Contacts between the two chains:
Residue M298 in the second protein contacts residue C15 in the first protein (closest heavy-atom distance 4.2 Å).
Residue M394 in the second protein is in contact with residue D8 in the first protein (closest heavy-atom distance 3.3 Å).
Residue I413 in the second protein contacts residue I19 in the first protein (closest heavy-atom distance 3.9 Å).
Residue K313 in the second protein interacts with residue W21 in the first protein (closest heavy-atom distance 3.2 Å).
Residue D191 in the second protein is in contact with residue I20 in the first protein (closest heavy-atom distance 4.1 Å).
Residue D409 in the second protein interacts with residue F14 in the first protein (closest heavy-atom distance 4.0 Å).
Residue L406 in the second protein is in contact with residue D18 in the first protein (closest heavy-atom distance 3.9 Å).
Residue Q310 in the second protein interacts with residue S2 in the first protein (closest heavy-atom distance 3.3 Å).
Residue F287 in the second protein contacts residue V12 in the first protein (closest heavy-atom distance 3.5 Å).
Residue K132 in the second protein contacts residue E10 in the first protein (closest heavy-atom distance 3.5 Å).
Residue V285 in the second protein is in contact with residue L6 in the first protein (closest heavy-atom distance 4.2 Å).
Residue Q223 in the second protein is in contact with residue I20 in the first protein (closest heavy-atom distance 3.2 Å).
Residue L402 in the second protein is in contact with residue E10 in the first protein (closest heavy-atom distance 3.7 Å).
Residue L299 in the second protein interacts with residue C1 in the first protein (closest heavy-atom distance 3.5 Å).
Residue D409 in the second protein contacts residue I19 in the first protein (closest heavy-atom distance 3.3 Å).
Residue Y126 in the second protein interacts with residue K9 in the first protein (closest heavy-atom distance 4.2 Å).
Residue Y321 in the second protein interacts with residue W21 in the first protein (closest heavy-atom distance 4.2 Å).
Residue R384 in the second protein interacts with residue D18 in the first protein (closest heavy-atom distance 3.0 Å).
Residue T296 in the second protein contacts residue V12 in the first protein (closest heavy-atom distance 4.1 Å).
Residue G202 in the second protein contacts residue L17 in the first protein (closest heavy-atom distance 3.7 Å).
Residue L402 in the second protein interacts with residue F14 in the first protein (closest heavy-atom distance 3.6 Å).
Residue K198 in the second protein contacts residue I19 in the first protein (closest heavy-atom distance 4.3 Å).
Residue C297 in the second protein is in contact with residue C15 in the first protein (closest heavy-atom distance 4.2 Å).
Residue Y289 in the second protein interacts with residue K9 in the first protein (closest heavy-atom distance 3.4 Å).
Residue L199 in the second protein interacts with residue I19 in the first protein (closest heavy-atom distance 4.0 Å).
Residue Y126 in the second protein is in contact with residue E10 in the first protein (closest heavy-atom distance 4.3 Å).
Residue K388 in the second protein is in contact with residue S2 in the first protein (closest heavy-atom distance 3.9 Å).
Residue Q310 in the second protein interacts with residue C1 in the first protein (closest heavy-atom distance 3.0 Å).
Residue N195 in the second protein is in contact with residue I19 in the first protein (closest heavy-atom distance 3.3 Å).
Residue Q130 in the second protein interacts with residue Y13 in the first protein (closest heavy-atom distance 3.4 Å).
Residue Y410 in the second protein is in contact with residue I19 in the first protein (closest heavy-atom distance 4.0 Å).
Residue K295 in the second protein interacts with residue H16 in the first protein (closest heavy-atom distance 3.6 Å).
Residue L406 in the second protein interacts with residue F14 in the first protein (closest heavy-atom distance 3.5 Å).
Residue R384 in the second protein interacts with residue I19 in the first protein (closest heavy-atom distance 3.9 Å).
Residue L317 in the second protein interacts with residue W21 in the first protein (closest heavy-atom distance 3.3 Å).
Residue M298 in the second protein contacts residue V12 in the first protein (closest heavy-atom distance 4.4 Å).
Residue E278 in the second protein contacts residue W21 in the first protein (closest heavy-atom distance 3.9 Å).
Residue I194 in the second protein contacts residue I20 in the first protein (closest heavy-atom distance 3.9 Å).
Residue K198 in the second protein interacts with residue C15 in the first protein (closest heavy-atom distance 3.8 Å).
Residue K198 in the second protein contacts residue I20 in the first protein (closest heavy-atom distance 4.0 Å).
Residue V227 in the second protein is in contact with residue W21 in the first protein (closest heavy-atom distance 4.2 Å).
Residue R203 in the second protein is in contact with residue H16 in the first protein (closest heavy-atom distance 3.9 Å).
Residue F282 in the second protein contacts residue W21 in the first protein (closest heavy-atom distance 4.4 Å).
Residue M394 in the second protein contacts residue E10 in the first protein (closest heavy-atom distance 3.6 Å).
Residue H294 in the second protein interacts with residue H16 in the first protein (closest heavy-atom distance 4.4 Å).
Residue M298 in the second protein contacts residue C1 in the first protein (closest heavy-atom distance 4.1 Å).
Residue T131 in the second protein is in contact with residue Y13 in the first protein (closest heavy-atom distance 4.3 Å).
Residue G202 in the second protein contacts residue H16 in the first protein (closest heavy-atom distance 2.4 Å).
Residue L406 in the second protein interacts with residue L17 in the first protein (closest heavy-atom distance 3.8 Å).
Residue K198 in the second protein contacts residue H16 in the first protein (closest heavy-atom distance 3.9 Å).
Residue K224 in the second protein interacts with residue W21 in the first protein (closest heavy-atom distance 2.8 Å).
Residue D409 in the second protein interacts with residue D18 in the first protein (closest heavy-atom distance 2.9 Å).
Residue Y187 in the second protein contacts residue W21 in the first protein (closest heavy-atom distance 4.4 Å).
Residue T296 in the second protein contacts residue H16 in the first protein (closest heavy-atom distance 3.2 Å).
Residue W204 in the second protein is in contact with residue I20 in the first protein (closest heavy-atom distance 4.2 Å).
Residue Y391 in the second protein is in contact with residue D8 in the first protein (closest heavy-atom distance 3.9 Å).
Residue N300 in the second protein interacts with residue L6 in the first protein (closest heavy-atom distance 4.3 Å).
Residue K198 in the second protein contacts residue D18 in the first protein (closest heavy-atom distance 3.2 Å).
Residue W377 in the second protein contacts residue W21 in the first protein (closest heavy-atom distance 3.4 Å).
Residue R384 in the second protein is in contact with residue W21 in the first protein (closest heavy-atom distance 3.5 Å).

This data describes a binding interaction between two proteins.

Sequence of the first protein:
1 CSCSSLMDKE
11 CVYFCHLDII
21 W

Sequence of the second protein:
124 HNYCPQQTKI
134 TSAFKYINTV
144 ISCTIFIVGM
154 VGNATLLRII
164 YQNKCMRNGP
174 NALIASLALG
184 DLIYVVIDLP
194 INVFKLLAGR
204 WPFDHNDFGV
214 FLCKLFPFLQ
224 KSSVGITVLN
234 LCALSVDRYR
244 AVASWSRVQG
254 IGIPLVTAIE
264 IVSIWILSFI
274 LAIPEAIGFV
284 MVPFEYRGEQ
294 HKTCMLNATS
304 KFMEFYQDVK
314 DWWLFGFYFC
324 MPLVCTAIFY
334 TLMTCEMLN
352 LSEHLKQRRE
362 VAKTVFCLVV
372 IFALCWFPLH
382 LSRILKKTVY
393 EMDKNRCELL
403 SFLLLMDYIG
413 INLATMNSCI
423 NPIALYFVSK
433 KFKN